Sequence of the second protein:
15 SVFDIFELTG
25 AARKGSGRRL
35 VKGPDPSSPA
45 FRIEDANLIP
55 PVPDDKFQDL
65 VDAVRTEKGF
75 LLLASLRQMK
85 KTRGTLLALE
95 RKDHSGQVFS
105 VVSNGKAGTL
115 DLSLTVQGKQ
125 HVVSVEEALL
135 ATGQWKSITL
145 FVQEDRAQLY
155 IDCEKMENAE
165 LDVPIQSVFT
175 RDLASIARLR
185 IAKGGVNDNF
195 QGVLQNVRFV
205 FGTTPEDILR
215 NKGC

The following describes two proteins that form a bound complex.

Residue-level contacts at the interface:
Residue K36 in the second protein interacts with residue K28 in the first protein (closest heavy-atom distance 4.5 Å).
Residue K36 in the second protein interacts with residue A26 in the first protein (closest heavy-atom distance 4.6 Å).
Residue K36 in the second protein is in contact with residue L34 in the first protein (closest heavy-atom distance 4.3 Å).
Residue L34 in the second protein is in contact with residue V35 in the first protein (closest heavy-atom distance 3.6 Å).
Residue L34 in the second protein interacts with residue K36 in the first protein (closest heavy-atom distance 4.3 Å).
Residue A26 in the second protein interacts with residue K36 in the first protein (closest heavy-atom distance 4.6 Å).
Residue K28 in the second protein interacts with residue K36 in the first protein (closest heavy-atom distance 4.5 Å).
Residue R33 in the second protein interacts with residue R33 in the first protein (closest heavy-atom distance 2.8 Å).
Residue L34 in the second protein interacts with residue L34 in the first protein (closest heavy-atom distance 3.4 Å).
Residue V35 in the second protein is in contact with residue L34 in the first protein (closest heavy-atom distance 3.6 Å).

Sequence of the first protein:
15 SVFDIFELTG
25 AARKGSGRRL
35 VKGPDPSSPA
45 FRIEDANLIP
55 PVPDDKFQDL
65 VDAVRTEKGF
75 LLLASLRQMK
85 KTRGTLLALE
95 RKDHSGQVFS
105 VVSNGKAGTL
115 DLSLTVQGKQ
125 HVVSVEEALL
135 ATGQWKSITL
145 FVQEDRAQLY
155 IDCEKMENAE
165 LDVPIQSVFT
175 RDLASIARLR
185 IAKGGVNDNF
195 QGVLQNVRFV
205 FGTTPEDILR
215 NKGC